The following describes two proteins that form a bound complex.

Interface contacts:
Residue H114 in protein 2 is in contact with residue I6 in protein 1 (closest heavy-atom distance 4.4 Å).
Residue Y7 in protein 2 contacts residue A1 in protein 1 (closest heavy-atom distance 3.0 Å).
Residue T73 in protein 2 is in contact with residue I6 in protein 1 (closest heavy-atom distance 4.2 Å).
Residue H70 in protein 2 is in contact with residue A1 in protein 1 (closest heavy-atom distance 4.7 Å).
Residue Y159 in protein 2 interacts with residue I4 in protein 1 (closest heavy-atom distance 4.9 Å).
Residue L81 in protein 2 is in contact with residue V9 in protein 1 (closest heavy-atom distance 4.3 Å).
Residue Y116 in protein 2 interacts with residue V9 in protein 1 (closest heavy-atom distance 3.3 Å).
Residue K66 in protein 2 contacts residue A1 in protein 1 (closest heavy-atom distance 2.6 Å).
Residue E63 in protein 2 contacts residue A1 in protein 1 (closest heavy-atom distance 3.9 Å).
Residue Y99 in protein 2 contacts residue A2 in protein 1 (closest heavy-atom distance 2.8 Å).
Residue L156 in protein 2 contacts residue I4 in protein 1 (closest heavy-atom distance 3.8 Å).
Residue V152 in protein 2 interacts with residue G5 in protein 1 (closest heavy-atom distance 3.1 Å).
Residue T73 in protein 2 interacts with residue T8 in protein 1 (closest heavy-atom distance 4.0 Å).
Residue Y159 in protein 2 interacts with residue G3 in protein 1 (closest heavy-atom distance 4.5 Å).
Residue H114 in protein 2 is in contact with residue G5 in protein 1 (closest heavy-atom distance 5.0 Å).
Residue K66 in protein 2 is in contact with residue A2 in protein 1 (closest heavy-atom distance 3.0 Å).
Residue Y159 in protein 2 contacts residue A1 in protein 1 (closest heavy-atom distance 3.4 Å).
Residue T143 in protein 2 is in contact with residue V9 in protein 1 (closest heavy-atom distance 2.6 Å).
Residue H70 in protein 2 interacts with residue A2 in protein 1 (closest heavy-atom distance 3.8 Å).
Residue L156 in protein 2 contacts residue A2 in protein 1 (closest heavy-atom distance 4.9 Å).
Residue K66 in protein 2 contacts residue G3 in protein 1 (closest heavy-atom distance 3.8 Å).
Residue Y123 in protein 2 is in contact with residue V9 in protein 1 (closest heavy-atom distance 3.3 Å).
Residue Q155 in protein 2 is in contact with residue L7 in protein 1 (closest heavy-atom distance 3.8 Å).
Residue V152 in protein 2 interacts with residue L7 in protein 1 (closest heavy-atom distance 4.3 Å).
Residue V76 in protein 2 interacts with residue T8 in protein 1 (closest heavy-atom distance 4.2 Å).
Residue L156 in protein 2 interacts with residue I6 in protein 1 (closest heavy-atom distance 4.5 Å).
Residue W147 in protein 2 is in contact with residue T8 in protein 1 (closest heavy-atom distance 2.7 Å).
Residue T143 in protein 2 is in contact with residue T8 in protein 1 (closest heavy-atom distance 5.0 Å).
Residue V152 in protein 2 is in contact with residue I6 in protein 1 (closest heavy-atom distance 5.0 Å).
Residue Y84 in protein 2 contacts residue V9 in protein 1 (closest heavy-atom distance 3.6 Å).
Residue R97 in protein 2 interacts with residue I6 in protein 1 (closest heavy-atom distance 4.0 Å).
Residue T80 in protein 2 is in contact with residue V9 in protein 1 (closest heavy-atom distance 4.1 Å).
Residue W147 in protein 2 interacts with residue L7 in protein 1 (closest heavy-atom distance 3.9 Å).
Residue W147 in protein 2 interacts with residue V9 in protein 1 (closest heavy-atom distance 4.2 Å).
Residue D77 in protein 2 is in contact with residue V9 in protein 1 (closest heavy-atom distance 2.7 Å).
Residue Y99 in protein 2 interacts with residue A1 in protein 1 (closest heavy-atom distance 3.4 Å).
Residue H70 in protein 2 interacts with residue I6 in protein 1 (closest heavy-atom distance 3.6 Å).
Residue T73 in protein 2 interacts with residue L7 in protein 1 (closest heavy-atom distance 4.5 Å).
Residue A158 in protein 2 contacts residue I4 in protein 1 (closest heavy-atom distance 4.3 Å).
Residue D77 in protein 2 interacts with residue L7 in protein 1 (closest heavy-atom distance 4.8 Å).
Residue K146 in protein 2 interacts with residue V9 in protein 1 (closest heavy-atom distance 3.0 Å).
Residue L156 in protein 2 contacts residue G5 in protein 1 (closest heavy-atom distance 3.3 Å).
Residue R97 in protein 2 is in contact with residue L7 in protein 1 (closest heavy-atom distance 3.4 Å).
Residue Q155 in protein 2 interacts with residue G5 in protein 1 (closest heavy-atom distance 3.0 Å).
Residue Y99 in protein 2 is in contact with residue I6 in protein 1 (closest heavy-atom distance 3.6 Å).
Residue K146 in protein 2 interacts with residue T8 in protein 1 (closest heavy-atom distance 2.5 Å).
Residue Y159 in protein 2 is in contact with residue A2 in protein 1 (closest heavy-atom distance 3.7 Å).
Residue Q155 in protein 2 contacts residue I4 in protein 1 (closest heavy-atom distance 3.7 Å).
Residue D77 in protein 2 is in contact with residue T8 in protein 1 (closest heavy-atom distance 3.4 Å).
Residue Q155 in protein 2 contacts residue I6 in protein 1 (closest heavy-atom distance 4.8 Å).

Sequence of protein 2:
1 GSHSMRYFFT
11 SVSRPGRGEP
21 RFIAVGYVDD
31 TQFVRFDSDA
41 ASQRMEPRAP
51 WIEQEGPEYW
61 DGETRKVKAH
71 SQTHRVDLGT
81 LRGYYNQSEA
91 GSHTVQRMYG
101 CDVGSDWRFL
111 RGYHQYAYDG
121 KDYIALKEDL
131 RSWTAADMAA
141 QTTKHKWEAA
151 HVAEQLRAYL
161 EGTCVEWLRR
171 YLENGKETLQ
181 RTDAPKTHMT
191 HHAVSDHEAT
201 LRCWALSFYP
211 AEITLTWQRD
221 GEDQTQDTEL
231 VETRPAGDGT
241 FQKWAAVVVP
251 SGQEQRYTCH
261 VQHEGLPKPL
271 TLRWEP

Sequence of protein 1:
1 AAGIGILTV